The following describes two proteins that form a bound complex.

Sequence of protein 1:
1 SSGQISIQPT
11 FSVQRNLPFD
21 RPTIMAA

Residue-level contacts at the interface:
Residue S367 in protein 2 contacts residue R15 in protein 1 (closest heavy-atom distance 3.3 Å).
Residue E359 in protein 2 contacts residue M25 in protein 1 (closest heavy-atom distance 3.3 Å).
Residue R123 in protein 2 contacts residue I5 in protein 1 (closest heavy-atom distance 3.4 Å).
Residue E290 in protein 2 interacts with residue Q8 in protein 1 (closest heavy-atom distance 3.4 Å).
Residue Q110 in protein 2 is in contact with residue S2 in protein 1 (closest heavy-atom distance 3.2 Å).
Residue S126 in protein 2 interacts with residue Q8 in protein 1 (closest heavy-atom distance 2.8 Å).
Residue R218 in protein 2 is in contact with residue F19 in protein 1 (closest heavy-atom distance 3.2 Å).
Residue R293 in protein 2 contacts residue N16 in protein 1 (closest heavy-atom distance 2.8 Å).
Residue R123 in protein 2 interacts with residue T23 in protein 1 (closest heavy-atom distance 3.4 Å).
Residue R123 in protein 2 contacts residue G3 in protein 1 (closest heavy-atom distance 3.0 Å).
Residue R123 in protein 2 is in contact with residue S1 in protein 1 (closest heavy-atom distance 3.0 Å).
Residue F368 in protein 2 is in contact with residue V13 in protein 1 (closest heavy-atom distance 3.0 Å).
Residue R371 in protein 2 contacts residue V13 in protein 1 (closest heavy-atom distance 3.3 Å).
Residue R218 in protein 2 interacts with residue L17 in protein 1 (closest heavy-atom distance 2.7 Å).
Residue S126 in protein 2 contacts residue S6 in protein 1 (closest heavy-atom distance 3.1 Å).
Residue R212 in protein 2 is in contact with residue A27 in protein 1 (closest heavy-atom distance 3.1 Å).
Residue E290 in protein 2 contacts residue F11 in protein 1 (closest heavy-atom distance 3.0 Å).
Residue Y397 in protein 2 contacts residue Q4 in protein 1 (closest heavy-atom distance 3.4 Å).
Residue H223 in protein 2 is in contact with residue P9 in protein 1 (closest heavy-atom distance 2.5 Å).
Residue G372 in protein 2 contacts residue V13 in protein 1 (closest heavy-atom distance 3.3 Å).
Residue E290 in protein 2 contacts residue R15 in protein 1 (closest heavy-atom distance 2.4 Å).
Residue Q369 in protein 2 interacts with residue Q14 in protein 1 (closest heavy-atom distance 3.4 Å).
Residue T341 in protein 2 is in contact with residue S12 in protein 1 (closest heavy-atom distance 2.9 Å).
Residue R371 in protein 2 is in contact with residue S12 in protein 1 (closest heavy-atom distance 2.7 Å).
Residue S367 in protein 2 contacts residue L17 in protein 1 (closest heavy-atom distance 3.2 Å).
Residue R340 in protein 2 contacts residue T10 in protein 1 (closest heavy-atom distance 3.3 Å).
Residue P363 in protein 2 interacts with residue L17 in protein 1 (closest heavy-atom distance 3.0 Å).
Residue F398 in protein 2 interacts with residue Q4 in protein 1 (closest heavy-atom distance 3.4 Å).
Residue D291 in protein 2 is in contact with residue P18 in protein 1 (closest heavy-atom distance 3.4 Å).
Residue S367 in protein 2 contacts residue V13 in protein 1 (closest heavy-atom distance 3.3 Å).
Residue R371 in protein 2 contacts residue Q14 in protein 1 (closest heavy-atom distance 2.9 Å).
Residue S367 in protein 2 contacts residue Q14 in protein 1 (closest heavy-atom distance 3.5 Å).
Residue D291 in protein 2 interacts with residue I7 in protein 1 (closest heavy-atom distance 3.1 Å).
Residue S286 in protein 2 is in contact with residue T10 in protein 1 (closest heavy-atom distance 2.6 Å).
Residue P387 in protein 2 interacts with residue V13 in protein 1 (closest heavy-atom distance 3.2 Å).
Residue R218 in protein 2 contacts residue S6 in protein 1 (closest heavy-atom distance 2.4 Å).
Residue S396 in protein 2 interacts with residue I7 in protein 1 (closest heavy-atom distance 3.4 Å).
Residue T341 in protein 2 interacts with residue F11 in protein 1 (closest heavy-atom distance 3.1 Å).
Residue I339 in protein 2 interacts with residue S12 in protein 1 (closest heavy-atom distance 3.2 Å).
Residue G372 in protein 2 interacts with residue S12 in protein 1 (closest heavy-atom distance 3.0 Å).
Residue G370 in protein 2 contacts residue Q14 in protein 1 (closest heavy-atom distance 2.9 Å).
Residue F289 in protein 2 contacts residue Q8 in protein 1 (closest heavy-atom distance 2.7 Å).
Residue A361 in protein 2 interacts with residue F19 in protein 1 (closest heavy-atom distance 3.3 Å).
Residue I298 in protein 2 is in contact with residue F11 in protein 1 (closest heavy-atom distance 3.4 Å).
Residue I216 in protein 2 interacts with residue F19 in protein 1 (closest heavy-atom distance 3.1 Å).
Residue A338 in protein 2 contacts residue F11 in protein 1 (closest heavy-atom distance 3.5 Å).
Residue G344 in protein 2 contacts residue L17 in protein 1 (closest heavy-atom distance 3.5 Å).
Residue R362 in protein 2 is in contact with residue F19 in protein 1 (closest heavy-atom distance 3.1 Å).
Residue L215 in protein 2 interacts with residue S6 in protein 1 (closest heavy-atom distance 3.2 Å).
Residue E364 in protein 2 interacts with residue N16 in protein 1 (closest heavy-atom distance 3.3 Å).
Residue H285 in protein 2 contacts residue T10 in protein 1 (closest heavy-atom distance 3.2 Å).
Residue E290 in protein 2 interacts with residue T10 in protein 1 (closest heavy-atom distance 3.1 Å).
Residue P363 in protein 2 is in contact with residue F19 in protein 1 (closest heavy-atom distance 3.0 Å).
Residue H223 in protein 2 interacts with residue T10 in protein 1 (closest heavy-atom distance 3.1 Å).
Residue T341 in protein 2 contacts residue T10 in protein 1 (closest heavy-atom distance 3.2 Å).
Residue I216 in protein 2 interacts with residue I24 in protein 1 (closest heavy-atom distance 3.3 Å).
Residue Y397 in protein 2 is in contact with residue I5 in protein 1 (closest heavy-atom distance 3.1 Å).
Residue F399 in protein 2 interacts with residue Q4 in protein 1 (closest heavy-atom distance 3.3 Å).
Residue R362 in protein 2 is in contact with residue R21 in protein 1 (closest heavy-atom distance 3.1 Å).
Residue V373 in protein 2 interacts with residue V13 in protein 1 (closest heavy-atom distance 3.5 Å).

Sequence of protein 2:
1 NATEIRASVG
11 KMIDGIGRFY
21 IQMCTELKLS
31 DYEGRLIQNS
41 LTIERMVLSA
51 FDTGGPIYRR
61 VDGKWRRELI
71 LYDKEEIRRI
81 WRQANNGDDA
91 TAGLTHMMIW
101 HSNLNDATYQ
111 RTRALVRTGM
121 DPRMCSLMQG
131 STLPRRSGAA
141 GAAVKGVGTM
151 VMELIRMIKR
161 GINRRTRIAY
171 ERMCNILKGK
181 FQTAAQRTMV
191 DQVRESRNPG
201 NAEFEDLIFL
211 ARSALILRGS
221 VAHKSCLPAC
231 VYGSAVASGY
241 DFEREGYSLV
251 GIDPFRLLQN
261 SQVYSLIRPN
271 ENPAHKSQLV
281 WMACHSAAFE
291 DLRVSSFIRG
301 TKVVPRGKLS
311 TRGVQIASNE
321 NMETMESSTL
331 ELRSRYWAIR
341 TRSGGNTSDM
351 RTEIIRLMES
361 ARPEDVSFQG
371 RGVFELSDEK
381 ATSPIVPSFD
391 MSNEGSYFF